Sequence of the first protein:
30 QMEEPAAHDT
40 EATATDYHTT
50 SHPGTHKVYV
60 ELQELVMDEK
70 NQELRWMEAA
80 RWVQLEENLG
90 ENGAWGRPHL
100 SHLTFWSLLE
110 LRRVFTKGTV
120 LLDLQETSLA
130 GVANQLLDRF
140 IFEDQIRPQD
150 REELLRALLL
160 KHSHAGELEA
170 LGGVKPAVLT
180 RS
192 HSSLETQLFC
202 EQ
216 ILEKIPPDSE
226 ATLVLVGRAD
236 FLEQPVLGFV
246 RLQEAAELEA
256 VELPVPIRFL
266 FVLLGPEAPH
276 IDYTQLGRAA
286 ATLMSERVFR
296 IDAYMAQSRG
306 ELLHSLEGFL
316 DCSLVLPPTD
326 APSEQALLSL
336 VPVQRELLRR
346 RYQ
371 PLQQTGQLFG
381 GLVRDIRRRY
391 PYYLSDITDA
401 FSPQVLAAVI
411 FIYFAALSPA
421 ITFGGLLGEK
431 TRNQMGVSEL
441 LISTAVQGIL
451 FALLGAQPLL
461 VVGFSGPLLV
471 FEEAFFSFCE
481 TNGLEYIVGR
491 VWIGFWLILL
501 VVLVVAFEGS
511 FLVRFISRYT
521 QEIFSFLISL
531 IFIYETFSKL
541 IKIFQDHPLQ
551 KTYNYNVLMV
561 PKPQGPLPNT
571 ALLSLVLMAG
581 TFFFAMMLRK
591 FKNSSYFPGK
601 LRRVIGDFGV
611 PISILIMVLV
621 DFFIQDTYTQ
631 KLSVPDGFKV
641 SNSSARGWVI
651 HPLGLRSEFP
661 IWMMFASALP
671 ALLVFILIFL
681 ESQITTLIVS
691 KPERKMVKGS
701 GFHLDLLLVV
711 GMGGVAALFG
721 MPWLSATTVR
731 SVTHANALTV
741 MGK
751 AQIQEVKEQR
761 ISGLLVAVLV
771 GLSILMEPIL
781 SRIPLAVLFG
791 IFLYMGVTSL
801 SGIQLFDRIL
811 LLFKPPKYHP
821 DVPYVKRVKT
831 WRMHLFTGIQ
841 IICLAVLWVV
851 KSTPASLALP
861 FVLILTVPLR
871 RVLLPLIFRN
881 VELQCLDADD

The following describes two proteins that form a bound complex.

Sequence of the second protein:
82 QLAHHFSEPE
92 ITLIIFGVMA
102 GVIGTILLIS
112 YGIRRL

Contacts between the two chains:
Residue R646 in the first protein interacts with residue Q82 in the second protein (closest heavy-atom distance 4.7 Å).
Residue G647 in the first protein is in contact with residue Q82 in the second protein (closest heavy-atom distance 4.5 Å).
Residue L499 in the first protein interacts with residue M100 in the second protein (closest heavy-atom distance 4.3 Å).
Residue Q374 in the first protein contacts residue R115 in the second protein (closest heavy-atom distance 4.9 Å).
Residue H651 in the first protein interacts with residue H85 in the second protein (closest heavy-atom distance 3.5 Å).
Residue G654 in the first protein contacts residue H85 in the second protein (closest heavy-atom distance 3.1 Å).
Residue F507 in the first protein contacts residue S111 in the second protein (closest heavy-atom distance 3.2 Å).
Residue F495 in the first protein interacts with residue I96 in the second protein (closest heavy-atom distance 3.4 Å).
Residue L499 in the first protein contacts residue I104 in the second protein (closest heavy-atom distance 3.8 Å).
Residue L718 in the first protein contacts residue T93 in the second protein (closest heavy-atom distance 4.2 Å).
Residue H651 in the first protein contacts residue E89 in the second protein (closest heavy-atom distance 3.4 Å).
Residue I650 in the first protein interacts with residue E89 in the second protein (closest heavy-atom distance 4.6 Å).
Residue F507 in the first protein interacts with residue I107 in the second protein (closest heavy-atom distance 3.9 Å).
Residue L503 in the first protein contacts residue I107 in the second protein (closest heavy-atom distance 3.9 Å).
Residue I498 in the first protein interacts with residue M100 in the second protein (closest heavy-atom distance 3.8 Å).
Residue S657 in the first protein is in contact with residue H85 in the second protein (closest heavy-atom distance 4.9 Å).
Residue L653 in the first protein interacts with residue H85 in the second protein (closest heavy-atom distance 3.4 Å).
Residue L653 in the first protein interacts with residue F87 in the second protein (closest heavy-atom distance 4.4 Å).
Residue L503 in the first protein is in contact with residue I104 in the second protein (closest heavy-atom distance 4.5 Å).
Residue V649 in the first protein is in contact with residue E89 in the second protein (closest heavy-atom distance 4.0 Å).
Residue L499 in the first protein interacts with residue V103 in the second protein (closest heavy-atom distance 4.0 Å).
Residue A645 in the first protein interacts with residue Q82 in the second protein (closest heavy-atom distance 5.0 Å).
Residue F495 in the first protein contacts residue T93 in the second protein (closest heavy-atom distance 4.8 Å).
Residue P652 in the first protein is in contact with residue T93 in the second protein (closest heavy-atom distance 4.4 Å).
Residue H651 in the first protein is in contact with residue F87 in the second protein (closest heavy-atom distance 2.8 Å).
Residue I498 in the first protein interacts with residue F97 in the second protein (closest heavy-atom distance 4.7 Å).
Residue L655 in the first protein is in contact with residue L83 in the second protein (closest heavy-atom distance 3.2 Å).
Residue H651 in the first protein interacts with residue I92 in the second protein (closest heavy-atom distance 4.1 Å).
Residue A506 in the first protein is in contact with residue L108 in the second protein (closest heavy-atom distance 4.1 Å).
Residue F495 in the first protein is in contact with residue F97 in the second protein (closest heavy-atom distance 4.1 Å).
Residue F507 in the first protein is in contact with residue L108 in the second protein (closest heavy-atom distance 4.2 Å).
Residue L655 in the first protein interacts with residue Q82 in the second protein (closest heavy-atom distance 3.5 Å).
Residue E658 in the first protein interacts with residue H85 in the second protein (closest heavy-atom distance 3.2 Å).
Residue G654 in the first protein contacts residue L83 in the second protein (closest heavy-atom distance 4.9 Å).
Residue V649 in the first protein contacts residue Q82 in the second protein (closest heavy-atom distance 4.8 Å).
Residue R656 in the first protein interacts with residue L83 in the second protein (closest heavy-atom distance 4.0 Å).
Residue P652 in the first protein contacts residue I92 in the second protein (closest heavy-atom distance 3.6 Å).
Residue S657 in the first protein contacts residue L83 in the second protein (closest heavy-atom distance 5.0 Å).
Residue L653 in the first protein interacts with residue I92 in the second protein (closest heavy-atom distance 3.4 Å).
Residue L378 in the first protein contacts residue L108 in the second protein (closest heavy-atom distance 3.8 Å).
Residue H651 in the first protein is in contact with residue S88 in the second protein (closest heavy-atom distance 3.6 Å).
Residue E658 in the first protein contacts residue L83 in the second protein (closest heavy-atom distance 3.9 Å).
Residue P652 in the first protein interacts with residue I96 in the second protein (closest heavy-atom distance 4.3 Å).
Residue F495 in the first protein contacts residue M100 in the second protein (closest heavy-atom distance 3.5 Å).
Residue W492 in the first protein interacts with residue I96 in the second protein (closest heavy-atom distance 3.3 Å).
Residue V502 in the first protein is in contact with residue I104 in the second protein (closest heavy-atom distance 3.6 Å).
Residue F379 in the first protein contacts residue L108 in the second protein (closest heavy-atom distance 4.4 Å).